Sequence of chain A:
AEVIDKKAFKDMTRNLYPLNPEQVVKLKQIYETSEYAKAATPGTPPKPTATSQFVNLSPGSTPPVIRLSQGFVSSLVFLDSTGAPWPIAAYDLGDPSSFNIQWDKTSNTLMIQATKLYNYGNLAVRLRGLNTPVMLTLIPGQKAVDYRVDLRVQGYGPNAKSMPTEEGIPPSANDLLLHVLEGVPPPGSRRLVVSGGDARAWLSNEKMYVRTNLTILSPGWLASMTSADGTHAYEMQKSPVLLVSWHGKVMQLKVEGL

Sequence of chain B:
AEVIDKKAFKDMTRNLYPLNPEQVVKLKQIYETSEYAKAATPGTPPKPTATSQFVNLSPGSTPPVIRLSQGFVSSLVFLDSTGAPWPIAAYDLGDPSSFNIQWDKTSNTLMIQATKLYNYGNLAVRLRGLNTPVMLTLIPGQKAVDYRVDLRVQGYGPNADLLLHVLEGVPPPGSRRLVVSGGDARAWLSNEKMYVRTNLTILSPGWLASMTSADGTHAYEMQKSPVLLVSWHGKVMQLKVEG

Interface contacts:
Residue R251 in chain A is in contact with residue M238 in chain B (closest heavy-atom distance 4.5 Å).
Residue A142 in chain A contacts residue Y221 in chain B (closest heavy-atom distance 3.9 Å).
Residue Y120 in chain A is in contact with residue S137 in chain B (closest heavy-atom distance 3.8 Å).
Residue V180 in chain A is in contact with residue N234 in chain B (closest heavy-atom distance 4.0 Å).
Residue F112 in chain A contacts residue K129 in chain B (closest heavy-atom distance 3.7 Å).
Residue S155 in chain A contacts residue P162 in chain B (closest heavy-atom distance 4.4 Å).
Residue Y120 in chain A contacts residue Y134 in chain B (closest heavy-atom distance 4.2 Å).
Residue V127 in chain A contacts residue A140 in chain B (closest heavy-atom distance 4.1 Å).
Residue Y139 in chain A interacts with residue Y221 in chain B (closest heavy-atom distance 3.6 Å).
Residue E135 in chain A contacts residue P145 in chain B (closest heavy-atom distance 3.5 Å).
Residue P148 in chain A contacts residue Y223 in chain B (closest heavy-atom distance 4.5 Å).
Residue K131 in chain A is in contact with residue A142 in chain B (closest heavy-atom distance 4.4 Å).
Residue Q132 in chain A is in contact with residue P145 in chain B (closest heavy-atom distance 3.5 Å).
Residue R251 in chain A contacts residue P236 in chain B (closest heavy-atom distance 2.7 Å).
Residue Y134 in chain A contacts residue L220 in chain B (closest heavy-atom distance 4.3 Å).
Residue E138 in chain A contacts residue L220 in chain B (closest heavy-atom distance 4.0 Å).
Residue Y250 in chain A interacts with residue P166 in chain B (closest heavy-atom distance 3.6 Å).
Residue T212 in chain A interacts with residue R229 in chain B (closest heavy-atom distance 4.4 Å).
Residue Q205 in chain A interacts with residue D195 in chain B (closest heavy-atom distance 3.9 Å).
Residue Y250 in chain A is in contact with residue T240 in chain B (closest heavy-atom distance 4.2 Å).
Residue T116 in chain A interacts with residue I133 in chain B (closest heavy-atom distance 3.7 Å).
Residue F175 in chain A is in contact with residue G224 in chain B (closest heavy-atom distance 4.3 Å).
Residue A153 in chain A is in contact with residue S161 in chain B (closest heavy-atom distance 4.4 Å).
Residue G174 in chain A interacts with residue G197 in chain B (closest heavy-atom distance 4.5 Å).
Residue A153 in chain A interacts with residue P162 in chain B (closest heavy-atom distance 2.9 Å).
Residue F112 in chain A interacts with residue L122 in chain B (closest heavy-atom distance 3.9 Å).
Residue Y250 in chain A interacts with residue M238 in chain B (closest heavy-atom distance 3.2 Å).
Residue M214 in chain A is in contact with residue D195 in chain B (closest heavy-atom distance 3.6 Å).
Residue F112 in chain A is in contact with residue L130 in chain B (closest heavy-atom distance 3.4 Å).
Residue A153 in chain A is in contact with residue S164 in chain B (closest heavy-atom distance 4.5 Å).
Residue D108 in chain A interacts with residue R117 in chain B (closest heavy-atom distance 4.1 Å).
Residue K131 in chain A is in contact with residue K141 in chain B (closest heavy-atom distance 3.4 Å).
Residue K131 in chain A interacts with residue T144 in chain B (closest heavy-atom distance 4.3 Å).
Residue V176 in chain A contacts residue N225 in chain B (closest heavy-atom distance 3.1 Å).
Residue E135 in chain A interacts with residue Y221 in chain B (closest heavy-atom distance 3.4 Å).
Residue D207 in chain A interacts with residue R229 in chain B (closest heavy-atom distance 4.2 Å).
Residue M214 in chain A contacts residue A227 in chain B (closest heavy-atom distance 3.9 Å).
Residue G174 in chain A is in contact with residue D198 in chain B (closest heavy-atom distance 4.5 Å).
Residue R251 in chain A contacts residue T235 in chain B (closest heavy-atom distance 3.2 Å).
Residue L182 in chain A interacts with residue N234 in chain B (closest heavy-atom distance 3.9 Å).
Residue A153 in chain A contacts residue G163 in chain B (closest heavy-atom distance 4.6 Å).
Residue P151 in chain A contacts residue P166 in chain B (closest heavy-atom distance 4.1 Å).
Residue N211 in chain A interacts with residue N234 in chain B (closest heavy-atom distance 3.7 Å).
Residue S210 in chain A is in contact with residue R229 in chain B (closest heavy-atom distance 4.5 Å).
Residue S178 in chain A is in contact with residue P236 in chain B (closest heavy-atom distance 4.4 Å).
Residue V176 in chain A interacts with residue M238 in chain B (closest heavy-atom distance 3.2 Å).
Residue A142 in chain A is in contact with residue N222 in chain B (closest heavy-atom distance 4.2 Å).
Residue K131 in chain A interacts with residue P145 in chain B (closest heavy-atom distance 3.7 Å).
Residue P188 in chain A contacts residue N234 in chain B (closest heavy-atom distance 4.0 Å).
Residue F175 in chain A is in contact with residue N225 in chain B (closest heavy-atom distance 3.3 Å).
Residue K131 in chain A is in contact with residue A143 in chain B (closest heavy-atom distance 2.5 Å).
Residue V127 in chain A is in contact with residue K141 in chain B (closest heavy-atom distance 4.3 Å).
Residue E138 in chain A interacts with residue Y221 in chain B (closest heavy-atom distance 3.7 Å).
Residue V176 in chain A interacts with residue G197 in chain B (closest heavy-atom distance 3.8 Å).
Residue P124 in chain A interacts with residue A140 in chain B (closest heavy-atom distance 3.9 Å).
Residue Y250 in chain A contacts residue N225 in chain B (closest heavy-atom distance 4.5 Å).
Residue Y120 in chain A is in contact with residue I133 in chain B (closest heavy-atom distance 4.3 Å).
Residue F112 in chain A contacts residue Q126 in chain B (closest heavy-atom distance 3.5 Å).
Residue F175 in chain A contacts residue Y223 in chain B (closest heavy-atom distance 3.5 Å).
Residue V176 in chain A interacts with residue D195 in chain B (closest heavy-atom distance 3.3 Å).

The following describes two proteins that form a bound complex.